The following describes two proteins that form a bound complex.

Sequence of protein 2:
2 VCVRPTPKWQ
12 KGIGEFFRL

Interface contacts:
Residue Y211 in protein 1 contacts residue T7 in protein 2 (closest heavy-atom distance 3.3 Å).
Residue P253 in protein 1 contacts residue Q11 in protein 2 (closest heavy-atom distance 3.8 Å).
Residue S46 in protein 1 contacts residue I14 in protein 2 (closest heavy-atom distance 3.8 Å).
Residue A208 in protein 1 interacts with residue Q11 in protein 2 (closest heavy-atom distance 4.3 Å).
Residue A208 in protein 1 contacts residue P6 in protein 2 (closest heavy-atom distance 5.0 Å).
Residue S152 in protein 1 contacts residue V2 in protein 2 (closest heavy-atom distance 3.4 Å).
Residue L47 in protein 1 interacts with residue I14 in protein 2 (closest heavy-atom distance 3.5 Å).
Residue H44 in protein 1 is in contact with residue G13 in protein 2 (closest heavy-atom distance 3.6 Å).
Residue A252 in protein 1 interacts with residue I14 in protein 2 (closest heavy-atom distance 4.5 Å).
Residue A252 in protein 1 interacts with residue G13 in protein 2 (closest heavy-atom distance 4.8 Å).
Residue V233 in protein 1 interacts with residue F17 in protein 2 (closest heavy-atom distance 4.3 Å).
Residue D156 in protein 1 interacts with residue P8 in protein 2 (closest heavy-atom distance 4.3 Å).
Residue T206 in protein 1 contacts residue W10 in protein 2 (closest heavy-atom distance 3.9 Å).
Residue A252 in protein 1 contacts residue F17 in protein 2 (closest heavy-atom distance 4.0 Å).
Residue V45 in protein 1 contacts residue K12 in protein 2 (closest heavy-atom distance 4.7 Å).
Residue I128 in protein 1 is in contact with residue F18 in protein 2 (closest heavy-atom distance 4.4 Å).
Residue L126 in protein 1 contacts residue R19 in protein 2 (closest heavy-atom distance 3.4 Å).
Residue V45 in protein 1 contacts residue I14 in protein 2 (closest heavy-atom distance 3.1 Å).
Residue G127 in protein 1 contacts residue R19 in protein 2 (closest heavy-atom distance 2.4 Å).
Residue H153 in protein 1 is in contact with residue C3 in protein 2 (closest heavy-atom distance 3.2 Å).
Residue L126 in protein 1 is in contact with residue I14 in protein 2 (closest heavy-atom distance 4.1 Å).
Residue D156 in protein 1 contacts residue R5 in protein 2 (closest heavy-atom distance 4.7 Å).
Residue P234 in protein 1 contacts residue F17 in protein 2 (closest heavy-atom distance 3.2 Å).
Residue R210 in protein 1 contacts residue R5 in protein 2 (closest heavy-atom distance 3.8 Å).
Residue P234 in protein 1 interacts with residue I14 in protein 2 (closest heavy-atom distance 5.0 Å).
Residue R149 in protein 1 is in contact with residue V2 in protein 2 (closest heavy-atom distance 4.4 Å).
Residue Y250 in protein 1 interacts with residue I14 in protein 2 (closest heavy-atom distance 3.3 Å).
Residue V45 in protein 1 contacts residue T7 in protein 2 (closest heavy-atom distance 4.8 Å).
Residue V45 in protein 1 interacts with residue Q11 in protein 2 (closest heavy-atom distance 4.0 Å).
Residue L209 in protein 1 is in contact with residue R5 in protein 2 (closest heavy-atom distance 4.9 Å).
Residue Y250 in protein 1 interacts with residue F18 in protein 2 (closest heavy-atom distance 4.1 Å).
Residue H153 in protein 1 interacts with residue V2 in protein 2 (closest heavy-atom distance 3.1 Å).
Residue A208 in protein 1 is in contact with residue W10 in protein 2 (closest heavy-atom distance 4.8 Å).
Residue A252 in protein 1 contacts residue Q11 in protein 2 (closest heavy-atom distance 3.1 Å).
Residue R210 in protein 1 interacts with residue P6 in protein 2 (closest heavy-atom distance 4.2 Å).
Residue P129 in protein 1 contacts residue F18 in protein 2 (closest heavy-atom distance 3.2 Å).
Residue D156 in protein 1 interacts with residue P6 in protein 2 (closest heavy-atom distance 3.8 Å).
Residue G127 in protein 1 is in contact with residue F18 in protein 2 (closest heavy-atom distance 4.3 Å).
Residue R210 in protein 1 contacts residue T7 in protein 2 (closest heavy-atom distance 3.5 Å).
Residue M40 in protein 1 is in contact with residue I14 in protein 2 (closest heavy-atom distance 4.3 Å).
Residue A208 in protein 1 interacts with residue P8 in protein 2 (closest heavy-atom distance 3.8 Å).
Residue K254 in protein 1 interacts with residue W10 in protein 2 (closest heavy-atom distance 2.9 Å).
Residue P234 in protein 1 interacts with residue F18 in protein 2 (closest heavy-atom distance 4.2 Å).
Residue P253 in protein 1 contacts residue W10 in protein 2 (closest heavy-atom distance 3.8 Å).
Residue I128 in protein 1 interacts with residue R19 in protein 2 (closest heavy-atom distance 4.9 Å).
Residue H44 in protein 1 interacts with residue I14 in protein 2 (closest heavy-atom distance 3.5 Å).
Residue V45 in protein 1 is in contact with residue G13 in protein 2 (closest heavy-atom distance 4.6 Å).
Residue L126 in protein 1 contacts residue L20 in protein 2 (closest heavy-atom distance 4.2 Å).
Residue S152 in protein 1 interacts with residue C3 in protein 2 (closest heavy-atom distance 3.1 Å).
Residue Q125 in protein 1 interacts with residue R19 in protein 2 (closest heavy-atom distance 4.5 Å).
Residue Q125 in protein 1 is in contact with residue L20 in protein 2 (closest heavy-atom distance 3.4 Å).
Residue A157 in protein 1 interacts with residue W10 in protein 2 (closest heavy-atom distance 4.8 Å).
Residue L47 in protein 1 is in contact with residue F18 in protein 2 (closest heavy-atom distance 4.2 Å).
Residue L126 in protein 1 interacts with residue F18 in protein 2 (closest heavy-atom distance 3.5 Å).
Residue F207 in protein 1 is in contact with residue W10 in protein 2 (closest heavy-atom distance 4.7 Å).
Residue A252 in protein 1 is in contact with residue K12 in protein 2 (closest heavy-atom distance 4.3 Å).
Residue L251 in protein 1 contacts residue I14 in protein 2 (closest heavy-atom distance 4.4 Å).
Residue G127 in protein 1 interacts with residue L20 in protein 2 (closest heavy-atom distance 3.8 Å).
Residue D232 in protein 1 contacts residue F17 in protein 2 (closest heavy-atom distance 3.5 Å).

Sequence of protein 1:
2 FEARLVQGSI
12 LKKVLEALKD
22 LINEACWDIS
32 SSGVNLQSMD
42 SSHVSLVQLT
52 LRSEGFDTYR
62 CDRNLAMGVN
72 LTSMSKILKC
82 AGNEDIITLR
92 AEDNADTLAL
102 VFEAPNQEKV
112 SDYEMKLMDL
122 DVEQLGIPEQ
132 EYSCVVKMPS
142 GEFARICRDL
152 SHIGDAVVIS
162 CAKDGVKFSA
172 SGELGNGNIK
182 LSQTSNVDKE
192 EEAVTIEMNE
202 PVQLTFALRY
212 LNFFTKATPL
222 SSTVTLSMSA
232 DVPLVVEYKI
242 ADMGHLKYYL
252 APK